Interface contacts:
Residue V20 in protein 2 contacts residue L4 in protein 1 (closest heavy-atom distance 4.5 Å).
Residue S23 in protein 2 contacts residue S1 in protein 1 (closest heavy-atom distance 2.6 Å).
Residue G21 in protein 2 is in contact with residue K3 in protein 1 (closest heavy-atom distance 3.1 Å).
Residue D68 in protein 2 is in contact with residue M5 in protein 1 (closest heavy-atom distance 3.7 Å).
Residue G21 in protein 2 interacts with residue L2 in protein 1 (closest heavy-atom distance 3.0 Å).
Residue I31 in protein 2 interacts with residue M5 in protein 1 (closest heavy-atom distance 4.9 Å).
Residue V20 in protein 2 interacts with residue M5 in protein 1 (closest heavy-atom distance 4.2 Å).
Residue V71 in protein 2 is in contact with residue T6 in protein 1 (closest heavy-atom distance 4.0 Å).
Residue I19 in protein 2 interacts with residue M5 in protein 1 (closest heavy-atom distance 2.6 Å).
Residue L74 in protein 2 is in contact with residue V8 in protein 1 (closest heavy-atom distance 4.3 Å).
Residue I19 in protein 2 contacts residue K3 in protein 1 (closest heavy-atom distance 4.0 Å).
Residue G21 in protein 2 contacts residue M5 in protein 1 (closest heavy-atom distance 3.7 Å).
Residue I19 in protein 2 is in contact with residue T6 in protein 1 (closest heavy-atom distance 3.2 Å).
Residue S18 in protein 2 is in contact with residue T6 in protein 1 (closest heavy-atom distance 3.9 Å).
Residue I17 in protein 2 contacts residue T7 in protein 1 (closest heavy-atom distance 3.5 Å).
Residue I19 in protein 2 is in contact with residue V8 in protein 1 (closest heavy-atom distance 4.5 Å).
Residue S18 in protein 2 contacts residue T7 in protein 1 (closest heavy-atom distance 3.8 Å).
Residue Q22 in protein 2 interacts with residue L2 in protein 1 (closest heavy-atom distance 3.9 Å).
Residue I19 in protein 2 contacts residue L4 in protein 1 (closest heavy-atom distance 3.6 Å).
Residue V20 in protein 2 contacts residue L2 in protein 1 (closest heavy-atom distance 3.6 Å).
Residue G21 in protein 2 interacts with residue S1 in protein 1 (closest heavy-atom distance 3.6 Å).
Residue R75 in protein 2 is in contact with residue V8 in protein 1 (closest heavy-atom distance 4.3 Å).
Residue I17 in protein 2 interacts with residue T6 in protein 1 (closest heavy-atom distance 4.2 Å).
Residue N67 in protein 2 contacts residue M5 in protein 1 (closest heavy-atom distance 4.1 Å).
Residue V71 in protein 2 contacts residue M5 in protein 1 (closest heavy-atom distance 3.9 Å).
Residue Q22 in protein 2 contacts residue S1 in protein 1 (closest heavy-atom distance 4.2 Å).
Residue N24 in protein 2 contacts residue S1 in protein 1 (closest heavy-atom distance 4.8 Å).
Residue S18 in protein 2 contacts residue L4 in protein 1 (closest heavy-atom distance 4.1 Å).
Residue R75 in protein 2 interacts with residue T6 in protein 1 (closest heavy-atom distance 2.9 Å).
Residue F14 in protein 2 contacts residue V8 in protein 1 (closest heavy-atom distance 3.6 Å).
Residue V20 in protein 2 is in contact with residue K3 in protein 1 (closest heavy-atom distance 3.4 Å).
Residue I17 in protein 2 interacts with residue V8 in protein 1 (closest heavy-atom distance 2.8 Å).
Residue V78 in protein 2 interacts with residue V8 in protein 1 (closest heavy-atom distance 4.4 Å).
Residue G16 in protein 2 interacts with residue V8 in protein 1 (closest heavy-atom distance 2.9 Å).
Residue L15 in protein 2 contacts residue V8 in protein 1 (closest heavy-atom distance 2.8 Å).

Sequence of protein 1:
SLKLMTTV

Sequence of protein 2:
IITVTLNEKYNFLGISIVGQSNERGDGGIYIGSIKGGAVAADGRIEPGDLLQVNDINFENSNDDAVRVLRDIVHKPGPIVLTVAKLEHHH

These two protein chains interact to form a complex.